Sequence of chain B:
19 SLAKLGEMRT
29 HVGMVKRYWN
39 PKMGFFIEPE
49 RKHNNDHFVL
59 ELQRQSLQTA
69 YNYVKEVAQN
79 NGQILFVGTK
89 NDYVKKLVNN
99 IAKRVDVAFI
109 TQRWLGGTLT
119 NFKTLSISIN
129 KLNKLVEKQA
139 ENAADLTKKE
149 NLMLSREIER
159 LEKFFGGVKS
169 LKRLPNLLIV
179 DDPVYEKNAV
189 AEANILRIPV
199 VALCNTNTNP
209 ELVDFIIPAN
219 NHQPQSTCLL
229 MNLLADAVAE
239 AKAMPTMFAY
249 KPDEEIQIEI

This data describes a binding interaction between two proteins.

Sequence of chain A:
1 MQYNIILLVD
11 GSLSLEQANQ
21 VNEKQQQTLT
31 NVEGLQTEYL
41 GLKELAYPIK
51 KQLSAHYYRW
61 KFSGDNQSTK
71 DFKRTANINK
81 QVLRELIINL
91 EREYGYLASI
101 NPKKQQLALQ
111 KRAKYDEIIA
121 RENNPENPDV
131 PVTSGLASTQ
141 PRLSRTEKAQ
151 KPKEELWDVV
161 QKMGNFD

Interface contacts:
Residue N174 in chain B interacts with residue F166 in chain A (closest heavy-atom distance 3.5 Å).
Residue E74 in chain B is in contact with residue N165 in chain A (closest heavy-atom distance 4.2 Å).
Residue F213 in chain B contacts residue M163 in chain A (closest heavy-atom distance 4.0 Å).
Residue F44 in chain B is in contact with residue V159 in chain A (closest heavy-atom distance 4.2 Å).
Residue N78 in chain B contacts residue F166 in chain A (closest heavy-atom distance 4.5 Å).
Residue E74 in chain B is in contact with residue G164 in chain A (closest heavy-atom distance 4.5 Å).
Residue F44 in chain B contacts residue W157 in chain A (closest heavy-atom distance 3.5 Å).
Residue D212 in chain B contacts residue V160 in chain A (closest heavy-atom distance 4.7 Å).
Residue Y71 in chain B is in contact with residue G164 in chain A (closest heavy-atom distance 3.2 Å).
Residue F43 in chain B interacts with residue D158 in chain A (closest heavy-atom distance 4.8 Å).
Residue F43 in chain B interacts with residue W157 in chain A (closest heavy-atom distance 3.6 Å).
Residue F44 in chain B contacts residue D158 in chain A (closest heavy-atom distance 3.6 Å).
Residue N78 in chain B interacts with residue N165 in chain A (closest heavy-atom distance 4.8 Å).
Residue Y71 in chain B contacts residue M163 in chain A (closest heavy-atom distance 4.7 Å).
Residue L60 in chain B contacts residue W157 in chain A (closest heavy-atom distance 5.0 Å).
Residue E209 in chain B contacts residue V160 in chain A (closest heavy-atom distance 3.4 Å).
Residue Y71 in chain B contacts residue F166 in chain A (closest heavy-atom distance 4.7 Å).
Residue P197 in chain B is in contact with residue F166 in chain A (closest heavy-atom distance 4.3 Å).
Residue Y71 in chain B interacts with residue N165 in chain A (closest heavy-atom distance 4.1 Å).
Residue E74 in chain B contacts residue F166 in chain A (closest heavy-atom distance 4.9 Å).
Residue F44 in chain B is in contact with residue V160 in chain A (closest heavy-atom distance 4.2 Å).
Residue P197 in chain B is in contact with residue M163 in chain A (closest heavy-atom distance 4.1 Å).
Residue D212 in chain B is in contact with residue K162 in chain A (closest heavy-atom distance 4.5 Å).